This data describes a binding interaction between two proteins.

Residue-level contacts at the interface:
Residue F90 in protein 2 contacts residue E217 in protein 1 (closest heavy-atom distance 4.1 Å).
Residue K156 in protein 2 interacts with residue N97 in protein 1 (closest heavy-atom distance 4.4 Å).
Residue P95 in protein 2 contacts residue K156 in protein 1 (closest heavy-atom distance 3.4 Å).
Residue S328 in protein 2 is in contact with residue G323 in protein 1 (closest heavy-atom distance 3.0 Å).
Residue E217 in protein 2 interacts with residue F90 in protein 1 (closest heavy-atom distance 4.2 Å).
Residue D89 in protein 2 interacts with residue T159 in protein 1 (closest heavy-atom distance 2.5 Å).
Residue S92 in protein 2 is in contact with residue S221 in protein 1 (closest heavy-atom distance 3.6 Å).
Residue K156 in protein 2 is in contact with residue K93 in protein 1 (closest heavy-atom distance 3.7 Å).
Residue K43 in protein 2 is in contact with residue N275 in protein 1 (closest heavy-atom distance 4.1 Å).
Residue L324 in protein 2 is in contact with residue P326 in protein 1 (closest heavy-atom distance 4.1 Å).
Residue T159 in protein 2 is in contact with residue M162 in protein 1 (closest heavy-atom distance 4.1 Å).
Residue K281 in protein 2 is in contact with residue R37 in protein 1 (closest heavy-atom distance 2.9 Å).
Residue K281 in protein 2 is in contact with residue F90 in protein 1 (closest heavy-atom distance 3.4 Å).
Residue K93 in protein 2 is in contact with residue K156 in protein 1 (closest heavy-atom distance 3.4 Å).
Residue E91 in protein 2 is in contact with residue S221 in protein 1 (closest heavy-atom distance 3.4 Å).
Residue G323 in protein 2 is in contact with residue P326 in protein 1 (closest heavy-atom distance 3.2 Å).
Residue P95 in protein 2 is in contact with residue M158 in protein 1 (closest heavy-atom distance 3.9 Å).
Residue F90 in protein 2 contacts residue Y220 in protein 1 (closest heavy-atom distance 3.7 Å).
Residue E217 in protein 2 contacts residue K44 in protein 1 (closest heavy-atom distance 3.4 Å).
Residue K156 in protein 2 is in contact with residue D94 in protein 1 (closest heavy-atom distance 3.3 Å).
Residue S221 in protein 2 contacts residue F90 in protein 1 (closest heavy-atom distance 3.5 Å).
Residue P326 in protein 2 is in contact with residue L324 in protein 1 (closest heavy-atom distance 3.2 Å).
Residue K157 in protein 2 interacts with residue W161 in protein 1 (closest heavy-atom distance 3.1 Å).
Residue T159 in protein 2 contacts residue D89 in protein 1 (closest heavy-atom distance 2.8 Å).
Residue K322 in protein 2 is in contact with residue H329 in protein 1 (closest heavy-atom distance 3.6 Å).
Residue K157 in protein 2 contacts residue M162 in protein 1 (closest heavy-atom distance 3.8 Å).
Residue K44 in protein 2 is in contact with residue K281 in protein 1 (closest heavy-atom distance 3.6 Å).
Residue D94 in protein 2 interacts with residue K156 in protein 1 (closest heavy-atom distance 3.8 Å).
Residue M158 in protein 2 interacts with residue S92 in protein 1 (closest heavy-atom distance 3.3 Å).
Residue P95 in protein 2 interacts with residue K157 in protein 1 (closest heavy-atom distance 3.4 Å).
Residue S92 in protein 2 interacts with residue M158 in protein 1 (closest heavy-atom distance 3.2 Å).
Residue M158 in protein 2 contacts residue P95 in protein 1 (closest heavy-atom distance 3.7 Å).
Residue Y220 in protein 2 is in contact with residue F90 in protein 1 (closest heavy-atom distance 3.9 Å).
Residue K156 in protein 2 contacts residue W161 in protein 1 (closest heavy-atom distance 4.1 Å).
Residue R37 in protein 2 contacts residue K281 in protein 1 (closest heavy-atom distance 4.1 Å).
Residue P326 in protein 2 contacts residue P326 in protein 1 (closest heavy-atom distance 3.9 Å).
Residue M158 in protein 2 contacts residue K93 in protein 1 (closest heavy-atom distance 3.4 Å).
Residue I207 in protein 2 is in contact with residue N216 in protein 1 (closest heavy-atom distance 3.2 Å).
Residue F90 in protein 2 contacts residue K281 in protein 1 (closest heavy-atom distance 3.7 Å).
Residue M162 in protein 2 interacts with residue K157 in protein 1 (closest heavy-atom distance 3.7 Å).
Residue S92 in protein 2 contacts residue T159 in protein 1 (closest heavy-atom distance 4.2 Å).
Residue K156 in protein 2 is in contact with residue P95 in protein 1 (closest heavy-atom distance 3.6 Å).
Residue H329 in protein 2 contacts residue K322 in protein 1 (closest heavy-atom distance 3.9 Å).
Residue S221 in protein 2 interacts with residue E91 in protein 1 (closest heavy-atom distance 3.9 Å).
Residue F90 in protein 2 is in contact with residue S221 in protein 1 (closest heavy-atom distance 3.6 Å).
Residue T159 in protein 2 is in contact with residue S92 in protein 1 (closest heavy-atom distance 4.4 Å).
Residue W161 in protein 2 is in contact with residue K157 in protein 1 (closest heavy-atom distance 3.2 Å).
Residue H329 in protein 2 interacts with residue G323 in protein 1 (closest heavy-atom distance 3.0 Å).
Residue P326 in protein 2 interacts with residue G323 in protein 1 (closest heavy-atom distance 3.8 Å).
Residue G323 in protein 2 is in contact with residue H329 in protein 1 (closest heavy-atom distance 3.9 Å).
Residue G323 in protein 2 contacts residue S328 in protein 1 (closest heavy-atom distance 3.7 Å).
Residue L325 in protein 2 interacts with residue P326 in protein 1 (closest heavy-atom distance 4.1 Å).
Residue S221 in protein 2 interacts with residue S92 in protein 1 (closest heavy-atom distance 3.0 Å).
Residue K157 in protein 2 contacts residue P95 in protein 1 (closest heavy-atom distance 4.0 Å).
Residue N41 in protein 2 interacts with residue E279 in protein 1 (closest heavy-atom distance 3.3 Å).
Residue K93 in protein 2 interacts with residue M158 in protein 1 (closest heavy-atom distance 3.7 Å).
Residue M162 in protein 2 interacts with residue T159 in protein 1 (closest heavy-atom distance 4.2 Å).
Residue P326 in protein 2 is in contact with residue L325 in protein 1 (closest heavy-atom distance 3.8 Å).
Residue K157 in protein 2 contacts residue K157 in protein 1 (closest heavy-atom distance 3.7 Å).
Residue N216 in protein 2 is in contact with residue I207 in protein 1 (closest heavy-atom distance 4.2 Å).

Sequence of protein 2:
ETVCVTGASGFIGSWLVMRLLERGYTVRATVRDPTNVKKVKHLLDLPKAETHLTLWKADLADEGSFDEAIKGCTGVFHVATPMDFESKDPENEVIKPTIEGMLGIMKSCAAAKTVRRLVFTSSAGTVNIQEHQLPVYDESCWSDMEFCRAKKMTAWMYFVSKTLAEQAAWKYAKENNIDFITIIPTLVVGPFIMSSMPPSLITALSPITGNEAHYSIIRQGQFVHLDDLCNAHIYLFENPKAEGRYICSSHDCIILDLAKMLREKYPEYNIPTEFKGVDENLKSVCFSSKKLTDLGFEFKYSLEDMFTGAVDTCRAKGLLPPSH

Sequence of protein 1:
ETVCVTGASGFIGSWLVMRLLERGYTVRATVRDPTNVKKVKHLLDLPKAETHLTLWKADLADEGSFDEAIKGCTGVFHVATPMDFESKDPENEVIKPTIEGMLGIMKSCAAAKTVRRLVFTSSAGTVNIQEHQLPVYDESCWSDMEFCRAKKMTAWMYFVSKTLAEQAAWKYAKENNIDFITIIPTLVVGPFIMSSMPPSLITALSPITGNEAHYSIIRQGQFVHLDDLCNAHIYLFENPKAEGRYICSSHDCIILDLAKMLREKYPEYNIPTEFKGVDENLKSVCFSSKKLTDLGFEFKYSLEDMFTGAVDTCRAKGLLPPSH